Residue-level contacts at the interface:
Residue L179 in protein 2 contacts residue S121 in protein 1 (closest heavy-atom distance 4.7 Å).
Residue K182 in protein 2 interacts with residue F118 in protein 1 (closest heavy-atom distance 3.7 Å).
Residue I185 in protein 2 is in contact with residue F118 in protein 1 (closest heavy-atom distance 3.7 Å).
Residue I185 in protein 2 contacts residue F114 in protein 1 (closest heavy-atom distance 3.9 Å).
Residue N115 in protein 2 is in contact with residue A124 in protein 1 (closest heavy-atom distance 3.6 Å).
Residue K182 in protein 2 is in contact with residue S121 in protein 1 (closest heavy-atom distance 3.5 Å).
Residue A181 in protein 2 contacts residue F118 in protein 1 (closest heavy-atom distance 3.5 Å).
Residue I185 in protein 2 interacts with residue V115 in protein 1 (closest heavy-atom distance 4.3 Å).
Residue I185 in protein 2 is in contact with residue K119 in protein 1 (closest heavy-atom distance 3.3 Å).
Residue F184 in protein 2 contacts residue F118 in protein 1 (closest heavy-atom distance 3.9 Å).
Residue E189 in protein 2 interacts with residue K119 in protein 1 (closest heavy-atom distance 2.8 Å).
Residue N178 in protein 2 interacts with residue F118 in protein 1 (closest heavy-atom distance 5.0 Å).
Residue K182 in protein 2 interacts with residue D122 in protein 1 (closest heavy-atom distance 3.4 Å).
Residue K182 in protein 2 contacts residue K119 in protein 1 (closest heavy-atom distance 3.5 Å).
Residue N178 in protein 2 interacts with residue S121 in protein 1 (closest heavy-atom distance 3.6 Å).

The following describes two proteins that form a bound complex.

Sequence of protein 1:
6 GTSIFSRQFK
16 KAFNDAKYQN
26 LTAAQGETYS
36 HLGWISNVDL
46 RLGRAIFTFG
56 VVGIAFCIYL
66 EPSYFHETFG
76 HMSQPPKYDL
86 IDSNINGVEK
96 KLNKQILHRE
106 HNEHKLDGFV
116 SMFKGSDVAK

Sequence of protein 2:
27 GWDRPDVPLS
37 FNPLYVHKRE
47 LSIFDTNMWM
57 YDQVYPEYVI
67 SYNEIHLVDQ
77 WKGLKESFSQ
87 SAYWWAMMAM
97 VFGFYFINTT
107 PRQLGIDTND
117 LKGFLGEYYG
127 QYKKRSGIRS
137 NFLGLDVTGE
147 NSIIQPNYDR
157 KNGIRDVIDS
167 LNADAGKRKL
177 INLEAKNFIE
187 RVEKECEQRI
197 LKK